Residue-level contacts at the interface:
Residue T73 in the second protein contacts residue L140 in the first protein (closest heavy-atom distance 3.5 Å).
Residue Q89 in the second protein contacts residue D109 in the first protein (closest heavy-atom distance 3.8 Å).
Residue E228 in the second protein is in contact with residue M163 in the first protein (closest heavy-atom distance 3.1 Å).
Residue Q227 in the second protein contacts residue R238 in the first protein (closest heavy-atom distance 3.5 Å).
Residue E228 in the second protein interacts with residue F281 in the first protein (closest heavy-atom distance 3.5 Å).
Residue T79 in the second protein contacts residue S156 in the first protein (closest heavy-atom distance 2.3 Å).
Residue G74 in the second protein is in contact with residue R137 in the first protein (closest heavy-atom distance 3.0 Å).
Residue A77 in the second protein is in contact with residue L164 in the first protein (closest heavy-atom distance 3.8 Å).
Residue A77 in the second protein contacts residue F108 in the first protein (closest heavy-atom distance 3.3 Å).
Residue V58 in the second protein interacts with residue Y123 in the first protein (closest heavy-atom distance 3.0 Å).
Residue Q89 in the second protein interacts with residue R158 in the first protein (closest heavy-atom distance 3.8 Å).
Residue T79 in the second protein contacts residue R152 in the first protein (closest heavy-atom distance 2.6 Å).
Residue P90 in the second protein is in contact with residue D109 in the first protein (closest heavy-atom distance 3.1 Å).
Residue V72 in the second protein is in contact with residue R137 in the first protein (closest heavy-atom distance 2.3 Å).
Residue S94 in the second protein interacts with residue T116 in the first protein (closest heavy-atom distance 3.8 Å).
Residue I76 in the second protein is in contact with residue F108 in the first protein (closest heavy-atom distance 3.7 Å).
Residue D92 in the second protein contacts residue Y111 in the first protein (closest heavy-atom distance 2.2 Å).
Residue S78 in the second protein interacts with residue S156 in the first protein (closest heavy-atom distance 3.2 Å).
Residue E66 in the second protein interacts with residue K115 in the first protein (closest heavy-atom distance 3.0 Å).
Residue K91 in the second protein contacts residue R158 in the first protein (closest heavy-atom distance 3.0 Å).
Residue T79 in the second protein interacts with residue T155 in the first protein (closest heavy-atom distance 3.4 Å).
Residue L96 in the second protein interacts with residue R113 in the first protein (closest heavy-atom distance 3.1 Å).
Residue S78 in the second protein is in contact with residue N107 in the first protein (closest heavy-atom distance 2.8 Å).
Residue K91 in the second protein contacts residue F110 in the first protein (closest heavy-atom distance 3.1 Å).
Residue E228 in the second protein is in contact with residue Y280 in the first protein (closest heavy-atom distance 2.8 Å).
Residue T80 in the second protein contacts residue T155 in the first protein (closest heavy-atom distance 3.3 Å).
Residue P90 in the second protein interacts with residue Y319 in the first protein (closest heavy-atom distance 3.4 Å).
Residue T79 in the second protein contacts residue N107 in the first protein (closest heavy-atom distance 3.7 Å).
Residue T79 in the second protein is in contact with residue Q105 in the first protein (closest heavy-atom distance 3.8 Å).
Residue P90 in the second protein is in contact with residue F110 in the first protein (closest heavy-atom distance 3.2 Å).
Residue Q39 in the second protein interacts with residue Q124 in the first protein (closest heavy-atom distance 3.0 Å).
Residue S94 in the second protein is in contact with residue R113 in the first protein (closest heavy-atom distance 3.6 Å).
Residue I76 in the second protein is in contact with residue R137 in the first protein (closest heavy-atom distance 3.7 Å).
Residue P59 in the second protein is in contact with residue R122 in the first protein (closest heavy-atom distance 3.4 Å).
Residue T73 in the second protein interacts with residue R137 in the first protein (closest heavy-atom distance 3.4 Å).
Residue K91 in the second protein is in contact with residue D109 in the first protein (closest heavy-atom distance 3.1 Å).
Residue R88 in the second protein contacts residue N107 in the first protein (closest heavy-atom distance 3.1 Å).
Residue D92 in the second protein is in contact with residue R113 in the first protein (closest heavy-atom distance 2.9 Å).
Residue S78 in the second protein contacts residue I106 in the first protein (closest heavy-atom distance 3.8 Å).
Residue I76 in the second protein interacts with residue D141 in the first protein (closest heavy-atom distance 2.9 Å).
Residue T79 in the second protein interacts with residue A153 in the first protein (closest heavy-atom distance 3.6 Å).
Residue S75 in the second protein interacts with residue R158 in the first protein (closest heavy-atom distance 3.5 Å).
Residue I68 in the second protein is in contact with residue W120 in the first protein (closest heavy-atom distance 3.5 Å).
Residue E66 in the second protein interacts with residue L119 in the first protein (closest heavy-atom distance 3.0 Å).
Residue E66 in the second protein contacts residue T116 in the first protein (closest heavy-atom distance 3.8 Å).
Residue T73 in the second protein is in contact with residue Y280 in the first protein (closest heavy-atom distance 3.7 Å).
Residue R88 in the second protein contacts residue D109 in the first protein (closest heavy-atom distance 3.7 Å).
Residue E228 in the second protein interacts with residue P279 in the first protein (closest heavy-atom distance 2.7 Å).
Residue S75 in the second protein is in contact with residue P162 in the first protein (closest heavy-atom distance 3.7 Å).
Residue E228 in the second protein is in contact with residue R238 in the first protein (closest heavy-atom distance 3.5 Å).
Residue D81 in the second protein is in contact with residue T155 in the first protein (closest heavy-atom distance 3.9 Å).
Residue S61 in the second protein is in contact with residue R122 in the first protein (closest heavy-atom distance 2.6 Å).
Residue S75 in the second protein is in contact with residue D141 in the first protein (closest heavy-atom distance 3.4 Å).
Residue G271 in the second protein interacts with residue D243 in the first protein (closest heavy-atom distance 2.5 Å).
Residue R88 in the second protein interacts with residue Y319 in the first protein (closest heavy-atom distance 3.5 Å).
Residue F93 in the second protein contacts residue R137 in the first protein (closest heavy-atom distance 3.8 Å).
Residue N272 in the second protein interacts with residue D243 in the first protein (closest heavy-atom distance 2.5 Å).
Residue F93 in the second protein interacts with residue F110 in the first protein (closest heavy-atom distance 3.3 Å).
Residue I70 in the second protein interacts with residue W120 in the first protein (closest heavy-atom distance 3.5 Å).
Residue A77 in the second protein interacts with residue D141 in the first protein (closest heavy-atom distance 2.7 Å).

Sequence of the first protein:
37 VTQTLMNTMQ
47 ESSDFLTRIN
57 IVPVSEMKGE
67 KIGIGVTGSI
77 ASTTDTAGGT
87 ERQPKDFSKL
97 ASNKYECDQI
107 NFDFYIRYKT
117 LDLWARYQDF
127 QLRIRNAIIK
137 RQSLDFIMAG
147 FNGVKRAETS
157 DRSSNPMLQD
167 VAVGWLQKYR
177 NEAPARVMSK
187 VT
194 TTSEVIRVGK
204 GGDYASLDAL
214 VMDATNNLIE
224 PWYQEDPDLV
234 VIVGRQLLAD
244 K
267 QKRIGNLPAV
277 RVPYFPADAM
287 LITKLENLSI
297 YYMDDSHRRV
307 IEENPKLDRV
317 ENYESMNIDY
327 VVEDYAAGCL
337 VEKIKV

Sequence of the second protein:
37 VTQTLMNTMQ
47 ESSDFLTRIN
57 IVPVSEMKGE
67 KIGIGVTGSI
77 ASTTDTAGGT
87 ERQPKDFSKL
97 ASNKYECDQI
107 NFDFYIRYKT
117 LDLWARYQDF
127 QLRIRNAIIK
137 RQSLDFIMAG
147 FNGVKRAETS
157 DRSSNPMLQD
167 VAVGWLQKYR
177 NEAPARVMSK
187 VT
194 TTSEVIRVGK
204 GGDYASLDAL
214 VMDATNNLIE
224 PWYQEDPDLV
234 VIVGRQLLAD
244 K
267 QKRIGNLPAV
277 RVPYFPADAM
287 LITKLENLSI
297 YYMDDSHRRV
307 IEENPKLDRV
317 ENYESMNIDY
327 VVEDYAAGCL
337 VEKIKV

This data describes a binding interaction between two proteins.